Sequence of the second protein:
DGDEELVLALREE

Sequence of the first protein:
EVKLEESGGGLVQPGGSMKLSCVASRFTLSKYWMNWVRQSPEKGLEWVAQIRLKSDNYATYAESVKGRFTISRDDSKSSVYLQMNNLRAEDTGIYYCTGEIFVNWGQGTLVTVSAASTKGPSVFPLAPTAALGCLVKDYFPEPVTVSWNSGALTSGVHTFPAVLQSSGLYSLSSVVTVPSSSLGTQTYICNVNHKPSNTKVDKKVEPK

This data describes a binding interaction between two proteins.

Contacts between the two chains:
Residue L53 in the first protein is in contact with residue R15 in the second protein (closest heavy-atom distance 3.9 Å).
Residue E101 in the first protein contacts residue R15 in the second protein (closest heavy-atom distance 2.7 Å).
Residue I102 in the first protein is in contact with residue V11 in the second protein (closest heavy-atom distance 3.8 Å).
Residue K31 in the first protein interacts with residue R15 in the second protein (closest heavy-atom distance 3.0 Å).
Residue E101 in the first protein is in contact with residue V11 in the second protein (closest heavy-atom distance 3.5 Å).
Residue W33 in the first protein contacts residue E17 in the second protein (closest heavy-atom distance 3.6 Å).
Residue I102 in the first protein interacts with residue L14 in the second protein (closest heavy-atom distance 4.0 Å).
Residue R52 in the first protein is in contact with residue E17 in the second protein (closest heavy-atom distance 3.2 Å).
Residue Y32 in the first protein interacts with residue R15 in the second protein (closest heavy-atom distance 4.2 Å).
Residue K31 in the first protein is in contact with residue E8 in the second protein (closest heavy-atom distance 2.8 Å).
Residue Y32 in the first protein is in contact with residue E8 in the second protein (closest heavy-atom distance 3.6 Å).
Residue I102 in the first protein is in contact with residue L10 in the second protein (closest heavy-atom distance 4.0 Å).
Residue Y32 in the first protein is in contact with residue V11 in the second protein (closest heavy-atom distance 3.9 Å).
Residue W33 in the first protein is in contact with residue R15 in the second protein (closest heavy-atom distance 3.6 Å).
Residue D56 in the first protein contacts residue E17 in the second protein (closest heavy-atom distance 3.3 Å).